Interface contacts:
Residue V102 in the first protein contacts residue V110 in the second protein (closest heavy-atom distance 4.0 Å).
Residue K242 in the first protein is in contact with residue D101 in the second protein (closest heavy-atom distance 4.0 Å).
Residue V102 in the first protein is in contact with residue G241 in the second protein (closest heavy-atom distance 4.6 Å).
Residue H111 in the first protein is in contact with residue I57 in the second protein (closest heavy-atom distance 4.0 Å).
Residue D52 in the first protein contacts residue T56 in the second protein (closest heavy-atom distance 3.1 Å).
Residue V110 in the first protein is in contact with residue I106 in the second protein (closest heavy-atom distance 3.7 Å).
Residue C100 in the first protein contacts residue C100 in the second protein (closest heavy-atom distance 3.4 Å).
Residue P107 in the first protein is in contact with residue I106 in the second protein (closest heavy-atom distance 5.0 Å).
Residue T238 in the first protein interacts with residue P103 in the second protein (closest heavy-atom distance 3.8 Å).
Residue I106 in the first protein contacts residue V110 in the second protein (closest heavy-atom distance 3.7 Å).
Residue K109 in the first protein interacts with residue D101 in the second protein (closest heavy-atom distance 3.4 Å).
Residue V50 in the first protein contacts residue T56 in the second protein (closest heavy-atom distance 3.6 Å).
Residue V110 in the first protein interacts with residue P103 in the second protein (closest heavy-atom distance 3.5 Å).
Residue V110 in the first protein contacts residue D101 in the second protein (closest heavy-atom distance 4.1 Å).
Residue G241 in the first protein interacts with residue C100 in the second protein (closest heavy-atom distance 4.8 Å).
Residue D101 in the first protein interacts with residue V110 in the second protein (closest heavy-atom distance 4.1 Å).
Residue C100 in the first protein is in contact with residue G241 in the second protein (closest heavy-atom distance 4.8 Å).
Residue D101 in the first protein is in contact with residue K242 in the second protein (closest heavy-atom distance 4.0 Å).
Residue V110 in the first protein contacts residue V102 in the second protein (closest heavy-atom distance 4.0 Å).
Residue I106 in the first protein contacts residue H111 in the second protein (closest heavy-atom distance 4.6 Å).
Residue T238 in the first protein interacts with residue R60 in the second protein (closest heavy-atom distance 4.5 Å).
Residue D101 in the first protein contacts residue S240 in the second protein (closest heavy-atom distance 3.3 Å).
Residue H111 in the first protein interacts with residue I106 in the second protein (closest heavy-atom distance 4.6 Å).
Residue I57 in the first protein contacts residue Y54 in the second protein (closest heavy-atom distance 3.1 Å).
Residue N21 in the first protein is in contact with residue V50 in the second protein (closest heavy-atom distance 3.4 Å).
Residue S240 in the first protein interacts with residue D101 in the second protein (closest heavy-atom distance 3.3 Å).
Residue Y54 in the first protein contacts residue Y54 in the second protein (closest heavy-atom distance 4.0 Å).
Residue D101 in the first protein is in contact with residue K109 in the second protein (closest heavy-atom distance 3.4 Å).
Residue I57 in the first protein contacts residue D52 in the second protein (closest heavy-atom distance 3.7 Å).
Residue K109 in the first protein contacts residue C100 in the second protein (closest heavy-atom distance 3.7 Å).
Residue G241 in the first protein interacts with residue V102 in the second protein (closest heavy-atom distance 4.6 Å).
Residue S239 in the first protein contacts residue D101 in the second protein (closest heavy-atom distance 4.1 Å).
Residue N21 in the first protein is in contact with residue T238 in the second protein (closest heavy-atom distance 4.1 Å).
Residue Y54 in the first protein is in contact with residue I57 in the second protein (closest heavy-atom distance 3.1 Å).
Residue C100 in the first protein contacts residue K109 in the second protein (closest heavy-atom distance 3.7 Å).
Residue D97 in the first protein contacts residue K242 in the second protein (closest heavy-atom distance 3.9 Å).
Residue I106 in the first protein contacts residue P107 in the second protein (closest heavy-atom distance 5.0 Å).
Residue K242 in the first protein is in contact with residue D97 in the second protein (closest heavy-atom distance 3.9 Å).
Residue D101 in the first protein interacts with residue S239 in the second protein (closest heavy-atom distance 4.1 Å).
Residue I57 in the first protein contacts residue H111 in the second protein (closest heavy-atom distance 4.0 Å).
Residue P103 in the first protein is in contact with residue T238 in the second protein (closest heavy-atom distance 3.8 Å).
Residue D52 in the first protein contacts residue I57 in the second protein (closest heavy-atom distance 3.7 Å).
Residue T238 in the first protein contacts residue N21 in the second protein (closest heavy-atom distance 4.1 Å).
Residue D49 in the first protein is in contact with residue N21 in the second protein (closest heavy-atom distance 2.4 Å).
Residue T56 in the first protein is in contact with residue D52 in the second protein (closest heavy-atom distance 3.1 Å).
Residue G241 in the first protein interacts with residue D101 in the second protein (closest heavy-atom distance 2.6 Å).
Residue P103 in the first protein is in contact with residue V110 in the second protein (closest heavy-atom distance 3.5 Å).
Residue D101 in the first protein is in contact with residue G241 in the second protein (closest heavy-atom distance 2.6 Å).
Residue T56 in the first protein is in contact with residue V50 in the second protein (closest heavy-atom distance 3.6 Å).
Residue R60 in the first protein contacts residue T238 in the second protein (closest heavy-atom distance 4.5 Å).
Residue I106 in the first protein is in contact with residue I106 in the second protein (closest heavy-atom distance 4.4 Å).
Residue V50 in the first protein contacts residue N21 in the second protein (closest heavy-atom distance 3.4 Å).
Residue N21 in the first protein contacts residue D49 in the second protein (closest heavy-atom distance 2.4 Å).
Residue V110 in the first protein interacts with residue C100 in the second protein (closest heavy-atom distance 4.1 Å).
Residue C100 in the first protein contacts residue V110 in the second protein (closest heavy-atom distance 4.1 Å).

Sequence of the first protein:
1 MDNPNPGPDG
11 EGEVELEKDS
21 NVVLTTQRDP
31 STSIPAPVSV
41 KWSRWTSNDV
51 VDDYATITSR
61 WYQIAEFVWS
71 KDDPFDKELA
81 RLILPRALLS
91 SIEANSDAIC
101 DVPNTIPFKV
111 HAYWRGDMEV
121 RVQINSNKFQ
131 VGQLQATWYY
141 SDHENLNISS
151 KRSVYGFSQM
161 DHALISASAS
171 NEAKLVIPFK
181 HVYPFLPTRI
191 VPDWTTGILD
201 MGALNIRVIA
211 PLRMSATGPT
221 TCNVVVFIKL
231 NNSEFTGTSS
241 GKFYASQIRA

Sequence of the second protein:
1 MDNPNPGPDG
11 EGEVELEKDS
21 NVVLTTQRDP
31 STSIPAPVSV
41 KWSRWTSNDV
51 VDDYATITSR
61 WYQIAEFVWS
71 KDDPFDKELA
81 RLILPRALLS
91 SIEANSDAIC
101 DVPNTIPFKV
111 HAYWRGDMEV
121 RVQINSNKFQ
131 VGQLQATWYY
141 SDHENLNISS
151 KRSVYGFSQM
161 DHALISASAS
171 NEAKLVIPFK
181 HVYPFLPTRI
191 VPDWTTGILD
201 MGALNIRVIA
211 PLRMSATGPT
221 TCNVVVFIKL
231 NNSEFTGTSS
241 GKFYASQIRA

These two protein chains interact to form a complex.